Contacts between the two chains:
Residue A56 in protein 2 is in contact with residue R57 in protein 1 (closest heavy-atom distance 2.8 Å).
Residue T55 in protein 2 is in contact with residue T55 in protein 1 (closest heavy-atom distance 3.8 Å).
Residue R57 in protein 2 interacts with residue R57 in protein 1 (closest heavy-atom distance 2.7 Å).
Residue Y58 in protein 2 contacts residue R57 in protein 1 (closest heavy-atom distance 4.6 Å).
Residue R54 in protein 2 interacts with residue R57 in protein 1 (closest heavy-atom distance 3.6 Å).
Residue T55 in protein 2 interacts with residue R57 in protein 1 (closest heavy-atom distance 4.3 Å).

This data describes a binding interaction between two proteins.

Sequence of protein 1:
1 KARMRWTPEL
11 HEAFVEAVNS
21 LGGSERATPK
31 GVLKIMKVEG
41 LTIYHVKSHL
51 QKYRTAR

Sequence of protein 2:
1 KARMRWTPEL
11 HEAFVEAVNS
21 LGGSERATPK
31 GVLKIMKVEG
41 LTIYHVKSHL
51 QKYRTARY